Contacts between the two chains:
Residue F122 in protein 1 is in contact with residue Y207 in protein 2 (closest heavy-atom distance 3.4 Å).
Residue T208 in protein 1 interacts with residue R39 in protein 2 (closest heavy-atom distance 3.5 Å).
Residue A120 in protein 1 contacts residue K231 in protein 2 (closest heavy-atom distance 3.0 Å).
Residue P158 in protein 1 contacts residue F176 in protein 2 (closest heavy-atom distance 3.1 Å).
Residue G121 in protein 1 contacts residue G205 in protein 2 (closest heavy-atom distance 3.0 Å).
Residue F124 in protein 1 contacts residue K203 in protein 2 (closest heavy-atom distance 2.7 Å).
Residue N116 in protein 1 interacts with residue D206 in protein 2 (closest heavy-atom distance 3.6 Å).
Residue E123 in protein 1 contacts residue G205 in protein 2 (closest heavy-atom distance 3.1 Å).
Residue F122 in protein 1 contacts residue S169 in protein 2 (closest heavy-atom distance 3.4 Å).
Residue K163 in protein 1 interacts with residue K203 in protein 2 (closest heavy-atom distance 2.7 Å).
Residue I138 in protein 1 is in contact with residue Y201 in protein 2 (closest heavy-atom distance 3.6 Å).
Residue Y271 in protein 1 interacts with residue N181 in protein 2 (closest heavy-atom distance 3.3 Å).
Residue A120 in protein 1 is in contact with residue F176 in protein 2 (closest heavy-atom distance 3.3 Å).
Residue G156 in protein 1 contacts residue Y207 in protein 2 (closest heavy-atom distance 3.0 Å).
Residue E210 in protein 1 contacts residue T52 in protein 2 (closest heavy-atom distance 2.7 Å).
Residue Y157 in protein 1 contacts residue G175 in protein 2 (closest heavy-atom distance 3.6 Å).
Residue T118 in protein 1 interacts with residue K231 in protein 2 (closest heavy-atom distance 2.8 Å).
Residue T118 in protein 1 is in contact with residue T178 in protein 2 (closest heavy-atom distance 3.5 Å).
Residue E210 in protein 1 is in contact with residue V55 in protein 2 (closest heavy-atom distance 3.5 Å).
Residue E123 in protein 1 interacts with residue K203 in protein 2 (closest heavy-atom distance 2.7 Å).
Residue N238 in protein 1 interacts with residue E51 in protein 2 (closest heavy-atom distance 3.1 Å).
Residue G119 in protein 1 is in contact with residue N181 in protein 2 (closest heavy-atom distance 3.7 Å).
Residue G121 in protein 1 interacts with residue Y207 in protein 2 (closest heavy-atom distance 3.3 Å).
Residue Y157 in protein 1 contacts residue K174 in protein 2 (closest heavy-atom distance 3.3 Å).
Residue Y157 in protein 1 is in contact with residue Y207 in protein 2 (closest heavy-atom distance 3.2 Å).
Residue A239 in protein 1 interacts with residue V55 in protein 2 (closest heavy-atom distance 3.4 Å).
Residue P158 in protein 1 is in contact with residue G175 in protein 2 (closest heavy-atom distance 3.4 Å).
Residue E142 in protein 1 interacts with residue K203 in protein 2 (closest heavy-atom distance 2.7 Å).
Residue E43 in protein 1 is in contact with residue K174 in protein 2 (closest heavy-atom distance 3.1 Å).
Residue G119 in protein 1 is in contact with residue C177 in protein 2 (closest heavy-atom distance 3.5 Å).
Residue E125 in protein 1 is in contact with residue K203 in protein 2 (closest heavy-atom distance 2.8 Å).
Residue R236 in protein 1 contacts residue E59 in protein 2 (closest heavy-atom distance 2.7 Å).
Residue N116 in protein 1 contacts residue G205 in protein 2 (closest heavy-atom distance 3.9 Å).
Residue E44 in protein 1 is in contact with residue H214 in protein 2 (closest heavy-atom distance 2.7 Å).
Residue A120 in protein 1 interacts with residue D206 in protein 2 (closest heavy-atom distance 3.1 Å).
Residue G156 in protein 1 contacts residue V173 in protein 2 (closest heavy-atom distance 3.3 Å).
Residue L159 in protein 1 interacts with residue F176 in protein 2 (closest heavy-atom distance 3.8 Å).
Residue D161 in protein 1 is in contact with residue Y207 in protein 2 (closest heavy-atom distance 2.7 Å).
Residue E125 in protein 1 interacts with residue V202 in protein 2 (closest heavy-atom distance 3.1 Å).
Residue E123 in protein 1 contacts residue M190 in protein 2 (closest heavy-atom distance 3.1 Å).
Residue Y271 in protein 1 interacts with residue K182 in protein 2 (closest heavy-atom distance 3.7 Å).
Residue I160 in protein 1 interacts with residue Y207 in protein 2 (closest heavy-atom distance 3.8 Å).
Residue G119 in protein 1 is in contact with residue T178 in protein 2 (closest heavy-atom distance 3.1 Å).
Residue F122 in protein 1 is in contact with residue L188 in protein 2 (closest heavy-atom distance 3.1 Å).
Residue V80 in protein 1 interacts with residue E183 in protein 2 (closest heavy-atom distance 3.4 Å).
Residue N126 in protein 1 interacts with residue Y201 in protein 2 (closest heavy-atom distance 2.9 Å).
Residue Y82 in protein 1 is in contact with residue E183 in protein 2 (closest heavy-atom distance 2.9 Å).
Residue G121 in protein 1 contacts residue L188 in protein 2 (closest heavy-atom distance 3.7 Å).
Residue E44 in protein 1 contacts residue S184 in protein 2 (closest heavy-atom distance 3.4 Å).
Residue F122 in protein 1 interacts with residue G205 in protein 2 (closest heavy-atom distance 3.4 Å).
Residue N116 in protein 1 is in contact with residue K231 in protein 2 (closest heavy-atom distance 3.1 Å).
Residue E123 in protein 1 interacts with residue K204 in protein 2 (closest heavy-atom distance 3.1 Å).
Residue G121 in protein 1 is in contact with residue D206 in protein 2 (closest heavy-atom distance 3.3 Å).
Residue G156 in protein 1 contacts residue K174 in protein 2 (closest heavy-atom distance 3.2 Å).
Residue P158 in protein 1 interacts with residue K174 in protein 2 (closest heavy-atom distance 3.7 Å).
Residue A120 in protein 1 is in contact with residue Y207 in protein 2 (closest heavy-atom distance 3.4 Å).
Residue R265 in protein 1 interacts with residue D49 in protein 2 (closest heavy-atom distance 2.7 Å).
Residue R236 in protein 1 contacts residue V55 in protein 2 (closest heavy-atom distance 3.5 Å).
Residue G119 in protein 1 contacts residue F176 in protein 2 (closest heavy-atom distance 2.6 Å).
Residue N126 in protein 1 interacts with residue K203 in protein 2 (closest heavy-atom distance 3.6 Å).

These two protein chains interact to form a complex.

Sequence of protein 1:
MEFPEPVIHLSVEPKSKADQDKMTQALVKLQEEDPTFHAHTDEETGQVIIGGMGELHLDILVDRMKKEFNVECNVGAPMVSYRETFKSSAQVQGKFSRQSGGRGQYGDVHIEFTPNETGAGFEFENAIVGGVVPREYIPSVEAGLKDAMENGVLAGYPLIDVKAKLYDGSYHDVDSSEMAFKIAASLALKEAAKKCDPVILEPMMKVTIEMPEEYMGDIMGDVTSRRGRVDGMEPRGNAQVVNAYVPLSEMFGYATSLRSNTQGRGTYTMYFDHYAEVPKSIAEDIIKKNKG

Sequence of protein 2:
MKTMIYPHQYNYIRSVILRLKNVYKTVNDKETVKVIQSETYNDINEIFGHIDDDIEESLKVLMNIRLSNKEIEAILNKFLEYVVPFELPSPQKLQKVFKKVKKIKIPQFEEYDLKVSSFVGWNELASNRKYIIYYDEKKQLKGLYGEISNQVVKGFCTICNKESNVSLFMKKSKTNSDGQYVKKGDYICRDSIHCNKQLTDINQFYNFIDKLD